Sequence of chain A:
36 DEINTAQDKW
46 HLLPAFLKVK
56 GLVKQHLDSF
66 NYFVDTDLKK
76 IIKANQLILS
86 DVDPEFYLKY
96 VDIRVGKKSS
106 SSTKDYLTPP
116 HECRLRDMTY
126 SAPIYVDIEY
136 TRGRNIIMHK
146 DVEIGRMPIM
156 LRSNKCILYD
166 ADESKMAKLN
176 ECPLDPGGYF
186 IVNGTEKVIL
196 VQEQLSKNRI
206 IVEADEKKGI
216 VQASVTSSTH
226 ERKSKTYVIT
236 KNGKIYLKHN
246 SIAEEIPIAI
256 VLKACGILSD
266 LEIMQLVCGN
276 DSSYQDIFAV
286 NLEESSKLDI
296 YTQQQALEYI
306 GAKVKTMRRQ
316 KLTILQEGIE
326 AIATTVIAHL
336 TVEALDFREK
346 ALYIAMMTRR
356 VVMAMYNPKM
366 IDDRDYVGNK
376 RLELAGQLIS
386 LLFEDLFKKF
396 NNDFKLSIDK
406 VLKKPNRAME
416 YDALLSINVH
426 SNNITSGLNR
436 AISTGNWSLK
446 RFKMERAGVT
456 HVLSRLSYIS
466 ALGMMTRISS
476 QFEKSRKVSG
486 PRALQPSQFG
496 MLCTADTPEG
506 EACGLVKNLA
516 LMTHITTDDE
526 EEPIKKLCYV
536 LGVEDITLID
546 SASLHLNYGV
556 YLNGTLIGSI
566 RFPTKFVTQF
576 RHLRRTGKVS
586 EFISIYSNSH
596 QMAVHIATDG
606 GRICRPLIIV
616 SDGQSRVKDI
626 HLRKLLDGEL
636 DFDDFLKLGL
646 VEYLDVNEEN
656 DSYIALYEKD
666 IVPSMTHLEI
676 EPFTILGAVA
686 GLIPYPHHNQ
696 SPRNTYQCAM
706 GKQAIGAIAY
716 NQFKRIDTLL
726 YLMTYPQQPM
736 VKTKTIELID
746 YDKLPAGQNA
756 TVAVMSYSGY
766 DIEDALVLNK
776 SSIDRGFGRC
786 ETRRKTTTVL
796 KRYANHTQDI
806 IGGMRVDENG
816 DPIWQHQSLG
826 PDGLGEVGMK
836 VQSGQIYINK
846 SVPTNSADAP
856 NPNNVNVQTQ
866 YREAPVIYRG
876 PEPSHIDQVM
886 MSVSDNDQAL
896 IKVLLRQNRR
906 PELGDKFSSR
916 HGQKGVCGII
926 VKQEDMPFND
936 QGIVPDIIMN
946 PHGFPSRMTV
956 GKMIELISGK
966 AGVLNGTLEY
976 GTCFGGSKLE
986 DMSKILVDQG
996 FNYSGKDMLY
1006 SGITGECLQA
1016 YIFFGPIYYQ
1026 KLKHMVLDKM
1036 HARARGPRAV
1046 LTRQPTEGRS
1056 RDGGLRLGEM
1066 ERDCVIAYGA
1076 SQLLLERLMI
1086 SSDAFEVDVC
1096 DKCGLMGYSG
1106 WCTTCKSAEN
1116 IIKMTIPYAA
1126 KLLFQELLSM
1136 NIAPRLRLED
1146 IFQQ

Sequence of chain B:
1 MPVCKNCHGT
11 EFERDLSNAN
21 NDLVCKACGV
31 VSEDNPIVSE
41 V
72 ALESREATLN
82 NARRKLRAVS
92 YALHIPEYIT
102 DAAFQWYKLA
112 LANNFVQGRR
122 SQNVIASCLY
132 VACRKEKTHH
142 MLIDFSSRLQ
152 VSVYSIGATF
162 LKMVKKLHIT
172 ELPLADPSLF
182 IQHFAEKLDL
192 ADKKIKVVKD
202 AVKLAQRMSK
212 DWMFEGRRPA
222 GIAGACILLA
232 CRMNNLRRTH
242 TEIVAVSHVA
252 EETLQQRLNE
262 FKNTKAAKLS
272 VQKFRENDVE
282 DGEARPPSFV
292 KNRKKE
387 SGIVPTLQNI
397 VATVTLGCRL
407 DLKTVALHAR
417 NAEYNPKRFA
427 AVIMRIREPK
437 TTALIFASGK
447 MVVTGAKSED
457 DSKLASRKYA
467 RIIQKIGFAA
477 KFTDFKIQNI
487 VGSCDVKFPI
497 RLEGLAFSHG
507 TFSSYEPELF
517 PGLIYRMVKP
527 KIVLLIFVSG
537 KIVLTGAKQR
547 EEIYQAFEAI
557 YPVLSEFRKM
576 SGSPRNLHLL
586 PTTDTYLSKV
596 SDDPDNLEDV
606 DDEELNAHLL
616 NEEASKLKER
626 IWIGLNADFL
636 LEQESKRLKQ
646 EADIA

Contacts between the two chains:
Residue D853 in chain A is in contact with residue Q106 in chain B (closest heavy-atom distance 4.3 Å).
Residue V424 in chain A interacts with residue A89 in chain B (closest heavy-atom distance 3.1 Å).
Residue P855 in chain A interacts with residue Q106 in chain B (closest heavy-atom distance 3.1 Å).
Residue R797 in chain A is in contact with residue P97 in chain B (closest heavy-atom distance 4.3 Å).
Residue H801 in chain A interacts with residue E137 in chain B (closest heavy-atom distance 2.3 Å).
Residue R1040 in chain A interacts with residue N20 in chain B (closest heavy-atom distance 2.8 Å).
Residue I872 in chain A interacts with residue L16 in chain B (closest heavy-atom distance 3.9 Å).
Residue S426 in chain A interacts with residue Y92 in chain B (closest heavy-atom distance 4.1 Å).
Residue A1037 in chain A interacts with residue A19 in chain B (closest heavy-atom distance 4.3 Å).
Residue V1045 in chain A interacts with residue V38 in chain B (closest heavy-atom distance 3.0 Å).
Residue K405 in chain A contacts residue K86 in chain B (closest heavy-atom distance 3.4 Å).
Residue A799 in chain A contacts residue A103 in chain B (closest heavy-atom distance 3.9 Å).
Residue A799 in chain A is in contact with residue Y99 in chain B (closest heavy-atom distance 3.6 Å).
Residue V424 in chain A interacts with residue V90 in chain B (closest heavy-atom distance 3.9 Å).
Residue H801 in chain A interacts with residue A103 in chain B (closest heavy-atom distance 3.7 Å).
Residue A854 in chain A contacts residue Q106 in chain B (closest heavy-atom distance 3.2 Å).
Residue V424 in chain A interacts with residue A93 in chain B (closest heavy-atom distance 3.5 Å).
Residue R1040 in chain A interacts with residue A19 in chain B (closest heavy-atom distance 3.9 Å).
Residue G839 in chain A is in contact with residue L16 in chain B (closest heavy-atom distance 4.2 Å).
Residue R1043 in chain A contacts residue V38 in chain B (closest heavy-atom distance 3.1 Å).
Residue R1048 in chain A is in contact with residue I37 in chain B (closest heavy-atom distance 3.8 Å).
Residue R1056 in chain A contacts residue E40 in chain B (closest heavy-atom distance 4.1 Å).
Residue V1045 in chain A is in contact with residue S39 in chain B (closest heavy-atom distance 3.6 Å).
Residue N423 in chain A interacts with residue A93 in chain B (closest heavy-atom distance 4.3 Å).
Residue A1044 in chain A interacts with residue V38 in chain B (closest heavy-atom distance 3.6 Å).
Residue L420 in chain A is in contact with residue S148 in chain B (closest heavy-atom distance 3.3 Å).
Residue V424 in chain A is in contact with residue Y92 in chain B (closest heavy-atom distance 3.0 Å).
Residue N423 in chain A is in contact with residue R149 in chain B (closest heavy-atom distance 3.6 Å).
Residue V1045 in chain A contacts residue I37 in chain B (closest heavy-atom distance 3.7 Å).
Residue R1040 in chain A is in contact with residue N35 in chain B (closest heavy-atom distance 3.2 Å).
Residue P857 in chain A contacts residue I170 in chain B (closest heavy-atom distance 3.5 Å).
Residue N427 in chain A is in contact with residue Y92 in chain B (closest heavy-atom distance 3.3 Å).
Residue P857 in chain A is in contact with residue H169 in chain B (closest heavy-atom distance 3.6 Å).
Residue N423 in chain A contacts residue Y92 in chain B (closest heavy-atom distance 4.3 Å).
Residue G1041 in chain A interacts with residue N20 in chain B (closest heavy-atom distance 4.0 Å).
Residue P1042 in chain A is in contact with residue V38 in chain B (closest heavy-atom distance 4.2 Å).
Residue P1042 in chain A interacts with residue P36 in chain B (closest heavy-atom distance 3.3 Å).
Residue G1041 in chain A contacts residue A19 in chain B (closest heavy-atom distance 3.8 Å).
Residue R1043 in chain A contacts residue I37 in chain B (closest heavy-atom distance 3.6 Å).
Residue D1057 in chain A contacts residue N20 in chain B (closest heavy-atom distance 4.3 Å).
Residue P1042 in chain A interacts with residue N20 in chain B (closest heavy-atom distance 4.1 Å).
Residue R797 in chain A contacts residue E137 in chain B (closest heavy-atom distance 2.8 Å).
Residue R1043 in chain A interacts with residue N35 in chain B (closest heavy-atom distance 2.9 Å).
Residue R797 in chain A contacts residue Y99 in chain B (closest heavy-atom distance 3.0 Å).
Residue N891 in chain A contacts residue P97 in chain B (closest heavy-atom distance 4.2 Å).
Residue R1043 in chain A interacts with residue P36 in chain B (closest heavy-atom distance 4.0 Å).
Residue P857 in chain A interacts with residue W107 in chain B (closest heavy-atom distance 4.2 Å).
Residue D1057 in chain A is in contact with residue N21 in chain B (closest heavy-atom distance 4.3 Å).
Residue Y798 in chain A is in contact with residue Y99 in chain B (closest heavy-atom distance 2.5 Å).
Residue H801 in chain A interacts with residue Y99 in chain B (closest heavy-atom distance 3.8 Å).
Residue A1039 in chain A contacts residue N20 in chain B (closest heavy-atom distance 3.1 Å).
Residue R874 in chain A contacts residue L16 in chain B (closest heavy-atom distance 3.6 Å).
Residue L420 in chain A interacts with residue R149 in chain B (closest heavy-atom distance 3.4 Å).
Residue G1041 in chain A contacts residue P36 in chain B (closest heavy-atom distance 3.8 Å).
Residue P857 in chain A interacts with residue L110 in chain B (closest heavy-atom distance 3.8 Å).
Residue P1042 in chain A is in contact with residue N21 in chain B (closest heavy-atom distance 3.8 Å).
Residue Y416 in chain A interacts with residue Q151 in chain B (closest heavy-atom distance 2.8 Å).
Residue H801 in chain A contacts residue K136 in chain B (closest heavy-atom distance 2.9 Å).
Residue D1057 in chain A is in contact with residue A19 in chain B (closest heavy-atom distance 2.7 Å).
Residue G1041 in chain A is in contact with residue N35 in chain B (closest heavy-atom distance 4.0 Å).

This data describes a binding interaction between two proteins.